The following describes two proteins that form a bound complex.

Sequence of the second protein:
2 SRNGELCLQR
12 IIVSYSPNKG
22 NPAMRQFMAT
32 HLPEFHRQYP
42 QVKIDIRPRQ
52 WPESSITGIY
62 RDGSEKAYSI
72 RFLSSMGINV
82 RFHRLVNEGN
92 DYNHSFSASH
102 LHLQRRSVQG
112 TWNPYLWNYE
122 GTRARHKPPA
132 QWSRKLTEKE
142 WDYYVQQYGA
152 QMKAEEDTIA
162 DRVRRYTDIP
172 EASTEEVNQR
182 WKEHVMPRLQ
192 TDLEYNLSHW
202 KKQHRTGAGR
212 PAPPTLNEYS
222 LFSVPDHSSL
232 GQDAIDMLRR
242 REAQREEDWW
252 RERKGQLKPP

Interface contacts:
Residue G111 in the second protein interacts with residue H112 in the first protein (closest heavy-atom distance 3.1 Å).
Residue T123 in the second protein interacts with residue T88 in the first protein (closest heavy-atom distance 3.9 Å).
Residue T112 in the second protein interacts with residue L157 in the first protein (closest heavy-atom distance 4.1 Å).
Residue T112 in the second protein interacts with residue N154 in the first protein (closest heavy-atom distance 2.8 Å).
Residue Q105 in the second protein is in contact with residue W160 in the first protein (closest heavy-atom distance 3.6 Å).
Residue G122 in the second protein is in contact with residue R89 in the first protein (closest heavy-atom distance 2.5 Å).
Residue R124 in the second protein contacts residue P66 in the first protein (closest heavy-atom distance 3.1 Å).
Residue Y116 in the second protein is in contact with residue E153 in the first protein (closest heavy-atom distance 3.1 Å).
Residue P115 in the second protein contacts residue E153 in the first protein (closest heavy-atom distance 3.0 Å).
Residue W118 in the second protein contacts residue I115 in the first protein (closest heavy-atom distance 3.7 Å).
Residue N114 in the second protein is in contact with residue E153 in the first protein (closest heavy-atom distance 3.7 Å).
Residue Q110 in the second protein is in contact with residue H112 in the first protein (closest heavy-atom distance 3.0 Å).
Residue R126 in the second protein interacts with residue T88 in the first protein (closest heavy-atom distance 2.4 Å).
Residue E121 in the second protein contacts residue T90 in the first protein (closest heavy-atom distance 3.0 Å).
Residue E121 in the second protein interacts with residue L91 in the first protein (closest heavy-atom distance 3.6 Å).
Residue P130 in the second protein contacts residue T69 in the first protein (closest heavy-atom distance 3.1 Å).
Residue R124 in the second protein is in contact with residue T90 in the first protein (closest heavy-atom distance 3.9 Å).
Residue W118 in the second protein is in contact with residue F95 in the first protein (closest heavy-atom distance 3.9 Å).
Residue R126 in the second protein contacts residue T70 in the first protein (closest heavy-atom distance 4.1 Å).
Residue R106 in the second protein is in contact with residue W160 in the first protein (closest heavy-atom distance 3.3 Å).
Residue T123 in the second protein contacts residue R89 in the first protein (closest heavy-atom distance 3.2 Å).
Residue T112 in the second protein contacts residue I152 in the first protein (closest heavy-atom distance 3.5 Å).
Residue Y120 in the second protein is in contact with residue E126 in the first protein (closest heavy-atom distance 3.0 Å).
Residue R126 in the second protein interacts with residue T87 in the first protein (closest heavy-atom distance 4.0 Å).
Residue P129 in the second protein interacts with residue T69 in the first protein (closest heavy-atom distance 3.1 Å).
Residue Y116 in the second protein is in contact with residue M116 in the first protein (closest heavy-atom distance 3.7 Å).
Residue K128 in the second protein interacts with residue T69 in the first protein (closest heavy-atom distance 2.9 Å).
Residue A125 in the second protein is in contact with residue T69 in the first protein (closest heavy-atom distance 3.7 Å).
Residue Y120 in the second protein interacts with residue V122 in the first protein (closest heavy-atom distance 3.7 Å).
Residue R124 in the second protein is in contact with residue T88 in the first protein (closest heavy-atom distance 2.7 Å).
Residue E121 in the second protein is in contact with residue R89 in the first protein (closest heavy-atom distance 3.4 Å).
Residue Y120 in the second protein interacts with residue H123 in the first protein (closest heavy-atom distance 2.8 Å).
Residue L117 in the second protein contacts residue H112 in the first protein (closest heavy-atom distance 4.0 Å).
Residue W113 in the second protein interacts with residue E153 in the first protein (closest heavy-atom distance 4.1 Å).
Residue H127 in the second protein is in contact with residue T69 in the first protein (closest heavy-atom distance 3.4 Å).
Residue R124 in the second protein is in contact with residue R89 in the first protein (closest heavy-atom distance 3.0 Å).
Residue Y120 in the second protein contacts residue N119 in the first protein (closest heavy-atom distance 4.0 Å).
Residue L104 in the second protein interacts with residue W160 in the first protein (closest heavy-atom distance 3.2 Å).
Residue H127 in the second protein contacts residue T70 in the first protein (closest heavy-atom distance 3.6 Å).
Residue L117 in the second protein is in contact with residue M116 in the first protein (closest heavy-atom distance 3.5 Å).
Residue N114 in the second protein contacts residue H112 in the first protein (closest heavy-atom distance 3.1 Å).
Residue Y116 in the second protein contacts residue I146 in the first protein (closest heavy-atom distance 4.0 Å).
Residue Y116 in the second protein contacts residue I143 in the first protein (closest heavy-atom distance 4.0 Å).
Residue T123 in the second protein interacts with residue P66 in the first protein (closest heavy-atom distance 4.2 Å).
Residue Q110 in the second protein contacts residue H109 in the first protein (closest heavy-atom distance 3.8 Å).
Residue R106 in the second protein contacts residue S156 in the first protein (closest heavy-atom distance 4.2 Å).
Residue T112 in the second protein interacts with residue H112 in the first protein (closest heavy-atom distance 3.0 Å).
Residue G122 in the second protein is in contact with residue T90 in the first protein (closest heavy-atom distance 2.4 Å).
Residue S96 in the second protein contacts residue S190 in the first protein (closest heavy-atom distance 3.5 Å).
Residue L117 in the second protein contacts residue I115 in the first protein (closest heavy-atom distance 3.6 Å).
Residue A125 in the second protein is in contact with residue T88 in the first protein (closest heavy-atom distance 3.2 Å).
Residue N114 in the second protein interacts with residue M116 in the first protein (closest heavy-atom distance 3.8 Å).
Residue L104 in the second protein interacts with residue H164 in the first protein (closest heavy-atom distance 3.8 Å).
Residue N114 in the second protein is in contact with residue I146 in the first protein (closest heavy-atom distance 3.2 Å).
Residue S98 in the second protein contacts residue N195 in the first protein (closest heavy-atom distance 3.1 Å).
Residue L117 in the second protein interacts with residue N119 in the first protein (closest heavy-atom distance 2.5 Å).
Residue Y116 in the second protein contacts residue R142 in the first protein (closest heavy-atom distance 3.4 Å).
Residue R126 in the second protein contacts residue A86 in the first protein (closest heavy-atom distance 3.5 Å).
Residue W113 in the second protein is in contact with residue N154 in the first protein (closest heavy-atom distance 3.7 Å).
Residue Y116 in the second protein contacts residue N119 in the first protein (closest heavy-atom distance 2.6 Å).

Sequence of the first protein:
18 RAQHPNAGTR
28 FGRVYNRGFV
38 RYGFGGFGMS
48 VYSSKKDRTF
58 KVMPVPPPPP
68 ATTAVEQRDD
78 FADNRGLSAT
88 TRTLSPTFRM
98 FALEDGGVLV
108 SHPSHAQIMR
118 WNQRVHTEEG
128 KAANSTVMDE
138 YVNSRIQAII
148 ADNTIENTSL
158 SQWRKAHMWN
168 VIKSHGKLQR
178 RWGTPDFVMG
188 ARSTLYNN